The following describes two proteins that form a bound complex.

Sequence of the first protein:
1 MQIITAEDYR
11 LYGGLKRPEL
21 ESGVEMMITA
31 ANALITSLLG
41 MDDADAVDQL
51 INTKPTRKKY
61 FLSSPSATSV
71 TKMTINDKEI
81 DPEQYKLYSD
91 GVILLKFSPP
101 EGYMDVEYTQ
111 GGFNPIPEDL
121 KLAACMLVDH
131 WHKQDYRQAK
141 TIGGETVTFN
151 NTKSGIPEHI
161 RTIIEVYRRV

Sequence of the second protein:
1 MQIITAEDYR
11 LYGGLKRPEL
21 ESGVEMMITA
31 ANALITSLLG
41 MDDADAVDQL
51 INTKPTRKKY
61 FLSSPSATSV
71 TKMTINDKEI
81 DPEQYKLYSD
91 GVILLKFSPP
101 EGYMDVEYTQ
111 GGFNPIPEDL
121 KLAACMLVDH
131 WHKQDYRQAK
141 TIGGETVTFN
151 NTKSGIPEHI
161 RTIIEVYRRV

Contacts between the two chains:
Residue K153 in the second protein is in contact with residue G155 in the first protein (closest heavy-atom distance 4.5 Å).
Residue L94 in the second protein interacts with residue L50 in the first protein (closest heavy-atom distance 4.6 Å).
Residue L122 in the second protein contacts residue M27 in the first protein (closest heavy-atom distance 4.6 Å).
Residue E145 in the second protein interacts with residue I142 in the first protein (closest heavy-atom distance 4.0 Å).
Residue T148 in the second protein interacts with residue A139 in the first protein (closest heavy-atom distance 3.3 Å).
Residue Y88 in the second protein contacts residue L50 in the first protein (closest heavy-atom distance 3.5 Å).
Residue D135 in the second protein interacts with residue R137 in the first protein (closest heavy-atom distance 3.9 Å).
Residue Y88 in the second protein is in contact with residue D105 in the first protein (closest heavy-atom distance 3.3 Å).
Residue Y12 in the second protein contacts residue M26 in the first protein (closest heavy-atom distance 3.7 Å).
Residue L11 in the second protein contacts residue G23 in the first protein (closest heavy-atom distance 4.2 Å).
Residue E118 in the second protein is in contact with residue A30 in the first protein (closest heavy-atom distance 3.8 Å).
Residue T146 in the second protein contacts residue T141 in the first protein (closest heavy-atom distance 3.0 Å).
Residue D119 in the second protein contacts residue A30 in the first protein (closest heavy-atom distance 3.9 Å).
Residue T162 in the second protein is in contact with residue I156 in the first protein (closest heavy-atom distance 4.5 Å).
Residue E158 in the second protein interacts with residue G155 in the first protein (closest heavy-atom distance 3.5 Å).
Residue V147 in the second protein interacts with residue K140 in the first protein (closest heavy-atom distance 4.1 Å).
Residue Y12 in the second protein interacts with residue S22 in the first protein (closest heavy-atom distance 4.6 Å).
Residue E158 in the second protein is in contact with residue T152 in the first protein (closest heavy-atom distance 3.5 Å).
Residue T162 in the second protein contacts residue S154 in the first protein (closest heavy-atom distance 3.0 Å).
Residue D8 in the second protein is in contact with residue M26 in the first protein (closest heavy-atom distance 4.0 Å).
Residue N150 in the second protein interacts with residue Y136 in the first protein (closest heavy-atom distance 2.5 Å).
Residue G144 in the second protein is in contact with residue T141 in the first protein (closest heavy-atom distance 3.9 Å).
Residue K59 in the second protein interacts with residue Y103 in the first protein (closest heavy-atom distance 3.4 Å).
Residue D119 in the second protein is in contact with residue A33 in the first protein (closest heavy-atom distance 4.2 Å).
Residue I163 in the second protein contacts residue L34 in the first protein (closest heavy-atom distance 4.3 Å).
Residue H159 in the second protein is in contact with residue Y136 in the first protein (closest heavy-atom distance 3.5 Å).
Residue V166 in the second protein contacts residue L38 in the first protein (closest heavy-atom distance 3.6 Å).
Residue F149 in the second protein is in contact with residue Q138 in the first protein (closest heavy-atom distance 2.9 Å).
Residue L11 in the second protein contacts residue S22 in the first protein (closest heavy-atom distance 2.5 Å).
Residue E118 in the second protein is in contact with residue T29 in the first protein (closest heavy-atom distance 3.5 Å).
Residue F149 in the second protein interacts with residue R137 in the first protein (closest heavy-atom distance 4.0 Å).
Residue E145 in the second protein interacts with residue T141 in the first protein (closest heavy-atom distance 3.8 Å).
Residue K58 in the second protein interacts with residue Y103 in the first protein (closest heavy-atom distance 4.7 Å).
Residue K153 in the second protein interacts with residue S154 in the first protein (closest heavy-atom distance 4.6 Å).
Residue Y12 in the second protein contacts residue M27 in the first protein (closest heavy-atom distance 4.1 Å).
Residue K96 in the second protein is in contact with residue D77 in the first protein (closest heavy-atom distance 4.1 Å).
Residue T148 in the second protein contacts residue R137 in the first protein (closest heavy-atom distance 3.7 Å).
Residue E158 in the second protein contacts residue S154 in the first protein (closest heavy-atom distance 4.5 Å).
Residue D119 in the second protein is in contact with residue L34 in the first protein (closest heavy-atom distance 4.3 Å).
Residue L11 in the second protein is in contact with residue M26 in the first protein (closest heavy-atom distance 4.2 Å).
Residue M126 in the second protein interacts with residue Y136 in the first protein (closest heavy-atom distance 4.6 Å).
Residue V147 in the second protein interacts with residue A139 in the first protein (closest heavy-atom distance 3.4 Å).
Residue L94 in the second protein contacts residue Y103 in the first protein (closest heavy-atom distance 4.0 Å).
Residue T146 in the second protein is in contact with residue K140 in the first protein (closest heavy-atom distance 3.2 Å).
Residue Y167 in the second protein interacts with residue S37 in the first protein (closest heavy-atom distance 4.6 Å).
Residue E118 in the second protein contacts residue M26 in the first protein (closest heavy-atom distance 3.7 Å).
Residue T146 in the second protein contacts residue A139 in the first protein (closest heavy-atom distance 4.0 Å).
Residue N150 in the second protein is in contact with residue Q138 in the first protein (closest heavy-atom distance 4.3 Å).
Residue V166 in the second protein interacts with residue S37 in the first protein (closest heavy-atom distance 3.3 Å).
Residue C125 in the second protein contacts residue M26 in the first protein (closest heavy-atom distance 4.8 Å).
Residue L122 in the second protein is in contact with residue A30 in the first protein (closest heavy-atom distance 3.9 Å).
Residue V166 in the second protein contacts residue L34 in the first protein (closest heavy-atom distance 4.0 Å).
Residue N150 in the second protein is in contact with residue R137 in the first protein (closest heavy-atom distance 4.3 Å).
Residue I163 in the second protein is in contact with residue W131 in the first protein (closest heavy-atom distance 4.3 Å).
Residue N151 in the second protein interacts with residue Q138 in the first protein (closest heavy-atom distance 4.2 Å).
Residue L122 in the second protein is in contact with residue W131 in the first protein (closest heavy-atom distance 3.5 Å).
Residue Y12 in the second protein contacts residue G23 in the first protein (closest heavy-atom distance 4.1 Å).
Residue T162 in the second protein interacts with residue G155 in the first protein (closest heavy-atom distance 3.8 Å).
Residue T148 in the second protein contacts residue Q138 in the first protein (closest heavy-atom distance 2.9 Å).
Residue Y88 in the second protein interacts with residue D48 in the first protein (closest heavy-atom distance 4.4 Å).